Interface contacts:
Residue R200 in the first protein contacts residue L98 in the second protein (closest heavy-atom distance 2.9 Å).
Residue R200 in the first protein interacts with residue G99 in the second protein (closest heavy-atom distance 4.8 Å).
Residue G201 in the first protein contacts residue L98 in the second protein (closest heavy-atom distance 3.9 Å).

Sequence of the first protein:
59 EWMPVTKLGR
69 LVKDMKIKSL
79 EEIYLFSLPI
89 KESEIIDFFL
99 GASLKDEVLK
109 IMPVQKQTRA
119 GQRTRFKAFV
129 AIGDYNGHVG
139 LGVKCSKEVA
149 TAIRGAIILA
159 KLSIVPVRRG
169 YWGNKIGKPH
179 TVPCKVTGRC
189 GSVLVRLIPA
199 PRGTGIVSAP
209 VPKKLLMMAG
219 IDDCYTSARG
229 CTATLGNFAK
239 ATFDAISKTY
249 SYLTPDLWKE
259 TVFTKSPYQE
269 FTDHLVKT

These two protein chains interact to form a complex.

Sequence of the second protein:
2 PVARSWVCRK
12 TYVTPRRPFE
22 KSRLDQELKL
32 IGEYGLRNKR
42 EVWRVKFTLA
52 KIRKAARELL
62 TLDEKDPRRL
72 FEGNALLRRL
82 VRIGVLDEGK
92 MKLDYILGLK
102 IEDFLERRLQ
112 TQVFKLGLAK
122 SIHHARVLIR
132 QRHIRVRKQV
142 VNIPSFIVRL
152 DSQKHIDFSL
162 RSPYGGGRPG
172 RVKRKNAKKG